Sequence of chain B:
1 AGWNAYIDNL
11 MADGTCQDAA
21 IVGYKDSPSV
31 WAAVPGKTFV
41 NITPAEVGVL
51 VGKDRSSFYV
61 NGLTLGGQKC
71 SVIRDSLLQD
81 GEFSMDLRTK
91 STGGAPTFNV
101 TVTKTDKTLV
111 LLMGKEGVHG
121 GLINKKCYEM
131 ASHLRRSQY

Sequence of chain A:
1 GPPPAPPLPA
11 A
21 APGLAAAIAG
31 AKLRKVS

This data describes a binding interaction between two proteins.

Contacts between the two chains:
Residue W31 in chain B contacts residue P3 in chain A (closest heavy-atom distance 3.4 Å).
Residue E116 in chain B interacts with residue A21 in chain A (closest heavy-atom distance 3.8 Å).
Residue S29 in chain B contacts residue P2 in chain A (closest heavy-atom distance 4.6 Å).
Residue Y6 in chain B is in contact with residue A5 in chain A (closest heavy-atom distance 4.1 Å).
Residue H133 in chain B is in contact with residue P6 in chain A (closest heavy-atom distance 5.0 Å).
Residue Y6 in chain B is in contact with residue P7 in chain A (closest heavy-atom distance 3.1 Å).
Residue Y139 in chain B interacts with residue P6 in chain A (closest heavy-atom distance 3.7 Å).
Residue N9 in chain B contacts residue L8 in chain A (closest heavy-atom distance 3.9 Å).
Residue S27 in chain B interacts with residue P3 in chain A (closest heavy-atom distance 4.5 Å).
Residue M130 in chain B is in contact with residue L8 in chain A (closest heavy-atom distance 4.1 Å).
Residue S27 in chain B is in contact with residue G1 in chain A (closest heavy-atom distance 3.7 Å).
Residue S137 in chain B is in contact with residue P6 in chain A (closest heavy-atom distance 3.9 Å).
Residue S27 in chain B interacts with residue P2 in chain A (closest heavy-atom distance 3.7 Å).
Residue W3 in chain B interacts with residue P2 in chain A (closest heavy-atom distance 4.2 Å).
Residue Y139 in chain B is in contact with residue P3 in chain A (closest heavy-atom distance 3.9 Å).
Residue N9 in chain B is in contact with residue P9 in chain A (closest heavy-atom distance 4.6 Å).
Residue Y139 in chain B contacts residue P4 in chain A (closest heavy-atom distance 2.7 Å).
Residue H133 in chain B contacts residue P9 in chain A (closest heavy-atom distance 3.5 Å).
Residue W3 in chain B is in contact with residue A5 in chain A (closest heavy-atom distance 3.5 Å).
Residue Y6 in chain B contacts residue L8 in chain A (closest heavy-atom distance 3.6 Å).
Residue W3 in chain B is in contact with residue P6 in chain A (closest heavy-atom distance 3.5 Å).
Residue W31 in chain B is in contact with residue P2 in chain A (closest heavy-atom distance 3.7 Å).
Residue H133 in chain B is in contact with residue L8 in chain A (closest heavy-atom distance 3.7 Å).
Residue W3 in chain B contacts residue P4 in chain A (closest heavy-atom distance 3.9 Å).
Residue S137 in chain B is in contact with residue P7 in chain A (closest heavy-atom distance 4.8 Å).
Residue A5 in chain B is in contact with residue L8 in chain A (closest heavy-atom distance 3.8 Å).
Residue H133 in chain B contacts residue P7 in chain A (closest heavy-atom distance 2.9 Å).
Residue G2 in chain B is in contact with residue A5 in chain A (closest heavy-atom distance 3.7 Å).
Residue Y139 in chain B contacts residue A5 in chain A (closest heavy-atom distance 4.8 Å).
Residue W3 in chain B is in contact with residue P3 in chain A (closest heavy-atom distance 2.9 Å).
Residue A1 in chain B contacts residue A5 in chain A (closest heavy-atom distance 4.3 Å).
Residue M130 in chain B interacts with residue P9 in chain A (closest heavy-atom distance 4.9 Å).
Residue Y6 in chain B is in contact with residue P6 in chain A (closest heavy-atom distance 2.7 Å).
Residue L134 in chain B contacts residue P6 in chain A (closest heavy-atom distance 3.9 Å).